Interface contacts:
Residue C288 in the first protein is in contact with residue Y72 in the second protein (closest heavy-atom distance 4.0 Å).
Residue F78 in the first protein contacts residue C79 in the second protein (closest heavy-atom distance 4.1 Å).
Residue P149 in the first protein interacts with residue Y25 in the second protein (closest heavy-atom distance 3.9 Å).
Residue C284 in the first protein is in contact with residue Y72 in the second protein (closest heavy-atom distance 3.5 Å).
Residue Q130 in the first protein interacts with residue Y25 in the second protein (closest heavy-atom distance 3.9 Å).
Residue I146 in the first protein contacts residue R128 in the second protein (closest heavy-atom distance 3.5 Å).
Residue E101 in the first protein is in contact with residue R128 in the second protein (closest heavy-atom distance 2.3 Å).
Residue R182 in the first protein contacts residue Y83 in the second protein (closest heavy-atom distance 4.2 Å).
Residue F104 in the first protein contacts residue K18 in the second protein (closest heavy-atom distance 4.5 Å).
Residue I131 in the first protein is in contact with residue S26 in the second protein (closest heavy-atom distance 4.2 Å).
Residue I131 in the first protein contacts residue Y25 in the second protein (closest heavy-atom distance 3.6 Å).
Residue N132 in the first protein is in contact with residue S26 in the second protein (closest heavy-atom distance 3.6 Å).
Residue P292 in the first protein interacts with residue Y93 in the second protein (closest heavy-atom distance 3.9 Å).
Residue E101 in the first protein interacts with residue F20 in the second protein (closest heavy-atom distance 3.9 Å).
Residue D100 in the first protein is in contact with residue K18 in the second protein (closest heavy-atom distance 4.0 Å).
Residue Q130 in the first protein contacts residue S26 in the second protein (closest heavy-atom distance 3.4 Å).
Residue R85 in the first protein contacts residue T84 in the second protein (closest heavy-atom distance 4.5 Å).
Residue V295 in the first protein contacts residue G126 in the second protein (closest heavy-atom distance 4.2 Å).
Residue P293 in the first protein is in contact with residue L97 in the second protein (closest heavy-atom distance 3.7 Å).
Residue E285 in the first protein interacts with residue Y72 in the second protein (closest heavy-atom distance 4.2 Å).
Residue E101 in the first protein is in contact with residue V129 in the second protein (closest heavy-atom distance 4.3 Å).
Residue Y183 in the first protein contacts residue Y83 in the second protein (closest heavy-atom distance 3.6 Å).
Residue P150 in the first protein interacts with residue Y25 in the second protein (closest heavy-atom distance 3.5 Å).
Residue P290 in the first protein is in contact with residue S71 in the second protein (closest heavy-atom distance 4.3 Å).
Residue F78 in the first protein is in contact with residue A82 in the second protein (closest heavy-atom distance 3.5 Å).
Residue Y183 in the first protein contacts residue F86 in the second protein (closest heavy-atom distance 3.9 Å).
Residue F129 in the first protein contacts residue Y25 in the second protein (closest heavy-atom distance 3.7 Å).
Residue L287 in the first protein interacts with residue Y83 in the second protein (closest heavy-atom distance 4.3 Å).
Residue P95 in the first protein is in contact with residue G126 in the second protein (closest heavy-atom distance 4.0 Å).
Residue P290 in the first protein interacts with residue L67 in the second protein (closest heavy-atom distance 4.1 Å).
Residue Y274 in the first protein contacts residue T29 in the second protein (closest heavy-atom distance 4.2 Å).
Residue N132 in the first protein contacts residue S27 in the second protein (closest heavy-atom distance 3.5 Å).
Residue T82 in the first protein interacts with residue Y83 in the second protein (closest heavy-atom distance 4.5 Å).
Residue L186 in the first protein is in contact with residue C79 in the second protein (closest heavy-atom distance 4.5 Å).
Residue I94 in the first protein contacts residue R128 in the second protein (closest heavy-atom distance 4.0 Å).
Residue E101 in the first protein contacts residue R125 in the second protein (closest heavy-atom distance 4.0 Å).
Residue R85 in the first protein is in contact with residue Y83 in the second protein (closest heavy-atom distance 2.5 Å).
Residue P290 in the first protein interacts with residue A64 in the second protein (closest heavy-atom distance 4.0 Å).
Residue D100 in the first protein contacts residue F20 in the second protein (closest heavy-atom distance 4.0 Å).
Residue K281 in the first protein is in contact with residue Y72 in the second protein (closest heavy-atom distance 4.4 Å).
Residue P293 in the first protein is in contact with residue Y93 in the second protein (closest heavy-atom distance 3.9 Å).
Residue P290 in the first protein contacts residue E65 in the second protein (closest heavy-atom distance 4.3 Å).
Residue E285 in the first protein is in contact with residue L67 in the second protein (closest heavy-atom distance 3.1 Å).
Residue V295 in the first protein interacts with residue I123 in the second protein (closest heavy-atom distance 3.6 Å).
Residue R85 in the first protein interacts with residue L87 in the second protein (closest heavy-atom distance 3.9 Å).
Residue A81 in the first protein is in contact with residue T84 in the second protein (closest heavy-atom distance 4.5 Å).
Residue F104 in the first protein contacts residue F20 in the second protein (closest heavy-atom distance 3.3 Å).
Residue L186 in the first protein interacts with residue Y83 in the second protein (closest heavy-atom distance 3.4 Å).
Residue G289 in the first protein interacts with residue Y72 in the second protein (closest heavy-atom distance 4.4 Å).
Residue P293 in the first protein interacts with residue E94 in the second protein (closest heavy-atom distance 3.9 Å).
Residue R85 in the first protein is in contact with residue F86 in the second protein (closest heavy-atom distance 3.3 Å).
Residue A81 in the first protein contacts residue A82 in the second protein (closest heavy-atom distance 3.6 Å).
Residue C288 in the first protein is in contact with residue S71 in the second protein (closest heavy-atom distance 3.5 Å).
Residue P95 in the first protein contacts residue R128 in the second protein (closest heavy-atom distance 4.1 Å).
Residue I131 in the first protein interacts with residue G28 in the second protein (closest heavy-atom distance 4.5 Å).
Residue C288 in the first protein is in contact with residue G75 in the second protein (closest heavy-atom distance 4.1 Å).
Residue P149 in the first protein interacts with residue R128 in the second protein (closest heavy-atom distance 4.3 Å).
Residue L291 in the first protein contacts residue Y93 in the second protein (closest heavy-atom distance 3.5 Å).
Residue I105 in the first protein interacts with residue Q22 in the second protein (closest heavy-atom distance 3.9 Å).
Residue L98 in the first protein is in contact with residue R125 in the second protein (closest heavy-atom distance 3.2 Å).

Sequence of the first protein:
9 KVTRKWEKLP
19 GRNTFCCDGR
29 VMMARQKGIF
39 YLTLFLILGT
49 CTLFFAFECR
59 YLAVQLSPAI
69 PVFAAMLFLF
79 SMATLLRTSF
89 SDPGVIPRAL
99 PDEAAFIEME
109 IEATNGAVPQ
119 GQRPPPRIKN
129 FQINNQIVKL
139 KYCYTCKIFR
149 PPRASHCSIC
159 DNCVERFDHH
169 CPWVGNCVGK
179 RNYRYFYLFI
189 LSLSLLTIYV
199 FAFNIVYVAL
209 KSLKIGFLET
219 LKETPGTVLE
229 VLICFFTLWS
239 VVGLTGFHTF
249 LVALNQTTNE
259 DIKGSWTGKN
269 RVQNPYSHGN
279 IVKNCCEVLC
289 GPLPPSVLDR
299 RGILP

Sequence of the second protein:
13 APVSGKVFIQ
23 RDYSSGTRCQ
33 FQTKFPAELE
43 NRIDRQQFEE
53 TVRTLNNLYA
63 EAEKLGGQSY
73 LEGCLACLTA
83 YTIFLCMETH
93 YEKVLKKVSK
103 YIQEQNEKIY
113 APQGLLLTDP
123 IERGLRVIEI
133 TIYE

These two protein chains interact to form a complex.